Sequence of protein 1:
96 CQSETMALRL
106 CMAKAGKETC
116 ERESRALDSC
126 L

Residue-level contacts at the interface:
Residue V104 in protein 2 interacts with residue K112 in protein 1 (closest heavy-atom distance 4.8 Å).
Residue L105 in protein 2 is in contact with residue G111 in protein 1 (closest heavy-atom distance 4.6 Å).
Residue L105 in protein 2 contacts residue T114 in protein 1 (closest heavy-atom distance 3.8 Å).
Residue L105 in protein 2 contacts residue M107 in protein 1 (closest heavy-atom distance 3.6 Å).
Residue V104 in protein 2 interacts with residue G111 in protein 1 (closest heavy-atom distance 3.9 Å).

Sequence of protein 2:
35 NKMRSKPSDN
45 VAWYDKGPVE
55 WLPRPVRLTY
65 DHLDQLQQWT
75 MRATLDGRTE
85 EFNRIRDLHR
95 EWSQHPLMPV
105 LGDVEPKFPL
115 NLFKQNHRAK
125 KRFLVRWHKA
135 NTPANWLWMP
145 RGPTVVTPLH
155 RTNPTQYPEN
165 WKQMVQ

This data describes a binding interaction between two proteins.